Residue-level contacts at the interface:
Residue F41 in chain B is in contact with residue V37 in chain A (closest heavy-atom distance 3.4 Å).
Residue N38 in chain B contacts residue V37 in chain A (closest heavy-atom distance 3.4 Å).
Residue K56 in chain B interacts with residue N75 in chain A (closest heavy-atom distance 3.2 Å).
Residue K35 in chain B interacts with residue N40 in chain A (closest heavy-atom distance 3.2 Å).
Residue W71 in chain B is in contact with residue K56 in chain A (closest heavy-atom distance 3.4 Å).
Residue A52 in chain B interacts with residue W71 in chain A (closest heavy-atom distance 3.5 Å).
Residue F49 in chain B is in contact with residue V68 in chain A (closest heavy-atom distance 3.6 Å).
Residue N40 in chain B is in contact with residue I34 in chain A (closest heavy-atom distance 3.5 Å).
Residue R55 in chain B is in contact with residue E76 in chain A (closest heavy-atom distance 3.1 Å).
Residue F41 in chain B contacts residue K35 in chain A (closest heavy-atom distance 2.8 Å).
Residue N40 in chain B interacts with residue K35 in chain A (closest heavy-atom distance 2.7 Å).
Residue E43 in chain B contacts residue K35 in chain A (closest heavy-atom distance 3.3 Å).
Residue F41 in chain B is in contact with residue V68 in chain A (closest heavy-atom distance 3.4 Å).
Residue V39 in chain B interacts with residue V37 in chain A (closest heavy-atom distance 3.0 Å).
Residue V37 in chain B interacts with residue F41 in chain A (closest heavy-atom distance 3.5 Å).
Residue K33 in chain B is in contact with residue E43 in chain A (closest heavy-atom distance 2.8 Å).
Residue R36 in chain B interacts with residue V39 in chain A (closest heavy-atom distance 3.2 Å).
Residue V39 in chain B is in contact with residue R36 in chain A (closest heavy-atom distance 3.4 Å).
Residue D69 in chain B is in contact with residue K45 in chain A (closest heavy-atom distance 3.0 Å).
Residue V39 in chain B is in contact with residue V64 in chain A (closest heavy-atom distance 3.4 Å).
Residue W71 in chain B is in contact with residue L67 in chain A (closest heavy-atom distance 3.5 Å).
Residue I34 in chain B interacts with residue F41 in chain A (closest heavy-atom distance 3.3 Å).
Residue V64 in chain B contacts residue V39 in chain A (closest heavy-atom distance 3.5 Å).
Residue R48 in chain B interacts with residue L72 in chain A (closest heavy-atom distance 3.4 Å).
Residue K35 in chain B contacts residue E43 in chain A (closest heavy-atom distance 3.1 Å).
Residue G32 in chain B interacts with residue E43 in chain A (closest heavy-atom distance 3.0 Å).
Residue K45 in chain B is in contact with residue N65 in chain A (closest heavy-atom distance 3.1 Å).
Residue E43 in chain B interacts with residue K33 in chain A (closest heavy-atom distance 2.7 Å).
Residue I34 in chain B interacts with residue N40 in chain A (closest heavy-atom distance 3.3 Å).
Residue V63 in chain B interacts with residue W71 in chain A (closest heavy-atom distance 3.5 Å).
Residue L67 in chain B is in contact with residue L67 in chain A (closest heavy-atom distance 3.3 Å).
Residue E76 in chain B contacts residue R48 in chain A (closest heavy-atom distance 3.4 Å).
Residue R48 in chain B interacts with residue E76 in chain A (closest heavy-atom distance 2.9 Å).
Residue D42 in chain B is in contact with residue K33 in chain A (closest heavy-atom distance 3.0 Å).
Residue V39 in chain B contacts residue T61 in chain A (closest heavy-atom distance 3.5 Å).
Residue K45 in chain B is in contact with residue V68 in chain A (closest heavy-atom distance 3.6 Å).
Residue F49 in chain B contacts residue L72 in chain A (closest heavy-atom distance 3.5 Å).
Residue T61 in chain B is in contact with residue V39 in chain A (closest heavy-atom distance 3.5 Å).
Residue E43 in chain B is in contact with residue G32 in chain A (closest heavy-atom distance 2.9 Å).
Residue V68 in chain B is in contact with residue F41 in chain A (closest heavy-atom distance 3.5 Å).
Residue E76 in chain B is in contact with residue R55 in chain A (closest heavy-atom distance 2.8 Å).
Residue K45 in chain B is in contact with residue L72 in chain A (closest heavy-atom distance 3.2 Å).
Residue V37 in chain B interacts with residue V39 in chain A (closest heavy-atom distance 3.1 Å).
Residue F41 in chain B interacts with residue I34 in chain A (closest heavy-atom distance 3.5 Å).
Residue V39 in chain B contacts residue K35 in chain A (closest heavy-atom distance 3.6 Å).
Residue L72 in chain B interacts with residue K45 in chain A (closest heavy-atom distance 3.2 Å).
Residue K33 in chain B is in contact with residue D42 in chain A (closest heavy-atom distance 3.1 Å).
Residue K33 in chain B is in contact with residue F41 in chain A (closest heavy-atom distance 3.5 Å).
Residue W71 in chain B interacts with residue V63 in chain A (closest heavy-atom distance 3.5 Å).
Residue K35 in chain B contacts residue F41 in chain A (closest heavy-atom distance 2.9 Å).
Residue L67 in chain B contacts residue V68 in chain A (closest heavy-atom distance 3.3 Å).
Residue N65 in chain B contacts residue N40 in chain A (closest heavy-atom distance 3.0 Å).
Residue L67 in chain B interacts with residue W71 in chain A (closest heavy-atom distance 3.6 Å).
Residue V68 in chain B is in contact with residue L67 in chain A (closest heavy-atom distance 3.3 Å).
Residue L72 in chain B contacts residue R48 in chain A (closest heavy-atom distance 3.5 Å).
Residue V68 in chain B contacts residue K45 in chain A (closest heavy-atom distance 3.6 Å).
Residue K45 in chain B contacts residue D69 in chain A (closest heavy-atom distance 2.7 Å).
Residue R36 in chain B is in contact with residue N38 in chain A (closest heavy-atom distance 3.5 Å).
Residue W71 in chain B is in contact with residue A52 in chain A (closest heavy-atom distance 3.5 Å).
Residue L72 in chain B contacts residue F49 in chain A (closest heavy-atom distance 3.4 Å).

The following describes two proteins that form a bound complex.

Sequence of chain A:
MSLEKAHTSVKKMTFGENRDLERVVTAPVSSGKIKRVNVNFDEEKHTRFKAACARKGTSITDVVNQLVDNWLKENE

Sequence of chain B:
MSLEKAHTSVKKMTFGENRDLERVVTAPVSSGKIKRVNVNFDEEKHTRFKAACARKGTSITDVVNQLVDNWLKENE